Sequence of protein 1:
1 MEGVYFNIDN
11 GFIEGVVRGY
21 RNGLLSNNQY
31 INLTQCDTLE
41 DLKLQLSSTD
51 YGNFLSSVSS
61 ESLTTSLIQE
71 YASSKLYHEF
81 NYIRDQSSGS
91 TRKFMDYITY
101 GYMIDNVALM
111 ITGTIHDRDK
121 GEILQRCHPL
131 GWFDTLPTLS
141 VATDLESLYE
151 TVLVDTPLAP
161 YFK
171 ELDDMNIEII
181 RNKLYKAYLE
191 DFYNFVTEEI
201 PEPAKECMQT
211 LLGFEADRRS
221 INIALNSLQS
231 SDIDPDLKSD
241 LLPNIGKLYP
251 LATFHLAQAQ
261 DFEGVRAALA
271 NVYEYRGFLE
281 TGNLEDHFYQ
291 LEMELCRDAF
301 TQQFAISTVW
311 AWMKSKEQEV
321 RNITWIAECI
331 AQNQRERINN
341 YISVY

Sequence of protein 2:
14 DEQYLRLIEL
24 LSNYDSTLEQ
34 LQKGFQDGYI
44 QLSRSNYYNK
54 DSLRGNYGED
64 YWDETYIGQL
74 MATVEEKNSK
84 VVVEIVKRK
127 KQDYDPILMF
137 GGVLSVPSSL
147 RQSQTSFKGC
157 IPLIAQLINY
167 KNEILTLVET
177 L

Interface contacts:
Residue R321 in protein 1 contacts residue N52 in protein 2 (closest heavy-atom distance 2.8 Å).
Residue L109 in protein 1 interacts with residue L56 in protein 2 (closest heavy-atom distance 3.6 Å).
Residue H116 in protein 1 is in contact with residue Y64 in protein 2 (closest heavy-atom distance 3.2 Å).
Residue R126 in protein 1 interacts with residue D63 in protein 2 (closest heavy-atom distance 2.4 Å).
Residue R126 in protein 1 contacts residue R57 in protein 2 (closest heavy-atom distance 3.0 Å).
Residue H128 in protein 1 contacts residue R57 in protein 2 (closest heavy-atom distance 3.3 Å).
Residue Y341 in protein 1 interacts with residue Y50 in protein 2 (closest heavy-atom distance 3.5 Å).
Residue R181 in protein 1 is in contact with residue S55 in protein 2 (closest heavy-atom distance 2.6 Å).
Residue W325 in protein 1 interacts with residue R47 in protein 2 (closest heavy-atom distance 3.1 Å).
Residue N283 in protein 1 interacts with residue Y51 in protein 2 (closest heavy-atom distance 3.5 Å).
Residue Y77 in protein 1 is in contact with residue R57 in protein 2 (closest heavy-atom distance 3.2 Å).
Residue Y289 in protein 1 interacts with residue Y50 in protein 2 (closest heavy-atom distance 3.6 Å).
Residue Q332 in protein 1 is in contact with residue Y42 in protein 2 (closest heavy-atom distance 3.0 Å).
Residue R337 in protein 1 interacts with residue I43 in protein 2 (closest heavy-atom distance 3.3 Å).
Residue R118 in protein 1 contacts residue W65 in protein 2 (closest heavy-atom distance 3.5 Å).
Residue R118 in protein 1 interacts with residue E62 in protein 2 (closest heavy-atom distance 3.1 Å).
Residue N340 in protein 1 contacts residue R47 in protein 2 (closest heavy-atom distance 2.5 Å).
Residue E178 in protein 1 contacts residue V139 in protein 2 (closest heavy-atom distance 3.0 Å).
Residue E292 in protein 1 interacts with residue K53 in protein 2 (closest heavy-atom distance 2.9 Å).
Residue D174 in protein 1 interacts with residue L134 in protein 2 (closest heavy-atom distance 3.2 Å).
Residue E285 in protein 1 is in contact with residue Y51 in protein 2 (closest heavy-atom distance 3.5 Å).
Residue W325 in protein 1 interacts with residue Y50 in protein 2 (closest heavy-atom distance 3.7 Å).
Residue D105 in protein 1 is in contact with residue L56 in protein 2 (closest heavy-atom distance 3.4 Å).
Residue N226 in protein 1 contacts residue L140 in protein 2 (closest heavy-atom distance 3.1 Å).
Residue Q229 in protein 1 contacts residue V139 in protein 2 (closest heavy-atom distance 2.5 Å).
Residue E178 in protein 1 interacts with residue G137 in protein 2 (closest heavy-atom distance 2.7 Å).
Residue Q332 in protein 1 is in contact with residue S46 in protein 2 (closest heavy-atom distance 2.9 Å).
Residue R118 in protein 1 interacts with residue E67 in protein 2 (closest heavy-atom distance 3.1 Å).
Residue E178 in protein 1 contacts residue L140 in protein 2 (closest heavy-atom distance 2.6 Å).
Residue R218 in protein 1 contacts residue K53 in protein 2 (closest heavy-atom distance 3.7 Å).
Residue P129 in protein 1 interacts with residue R57 in protein 2 (closest heavy-atom distance 3.5 Å).
Residue R321 in protein 1 is in contact with residue Y50 in protein 2 (closest heavy-atom distance 3.4 Å).
Residue I342 in protein 1 is in contact with residue Y50 in protein 2 (closest heavy-atom distance 3.2 Å).
Residue R181 in protein 1 contacts residue D54 in protein 2 (closest heavy-atom distance 2.5 Å).
Residue Y289 in protein 1 is in contact with residue K53 in protein 2 (closest heavy-atom distance 3.2 Å).
Residue N222 in protein 1 is in contact with residue D54 in protein 2 (closest heavy-atom distance 3.2 Å).
Residue H116 in protein 1 interacts with residue D66 in protein 2 (closest heavy-atom distance 3.6 Å).
Residue L109 in protein 1 is in contact with residue D63 in protein 2 (closest heavy-atom distance 3.6 Å).
Residue E285 in protein 1 contacts residue P143 in protein 2 (closest heavy-atom distance 3.1 Å).
Residue H116 in protein 1 is in contact with residue E67 in protein 2 (closest heavy-atom distance 3.1 Å).
Residue Q332 in protein 1 interacts with residue I43 in protein 2 (closest heavy-atom distance 3.3 Å).
Residue R218 in protein 1 contacts residue D54 in protein 2 (closest heavy-atom distance 3.3 Å).
Residue H116 in protein 1 interacts with residue M135 in protein 2 (closest heavy-atom distance 3.4 Å).
Residue E328 in protein 1 interacts with residue S46 in protein 2 (closest heavy-atom distance 3.1 Å).
Residue N226 in protein 1 is in contact with residue V139 in protein 2 (closest heavy-atom distance 3.2 Å).
Residue D117 in protein 1 is in contact with residue T68 in protein 2 (closest heavy-atom distance 3.1 Å).
Residue R181 in protein 1 is in contact with residue L56 in protein 2 (closest heavy-atom distance 3.5 Å).
Residue A108 in protein 1 interacts with residue L56 in protein 2 (closest heavy-atom distance 3.5 Å).
Residue R321 in protein 1 interacts with residue K53 in protein 2 (closest heavy-atom distance 3.5 Å).
Residue D286 in protein 1 is in contact with residue Y51 in protein 2 (closest heavy-atom distance 2.4 Å).
Residue Q229 in protein 1 interacts with residue R147 in protein 2 (closest heavy-atom distance 3.5 Å).
Residue Y289 in protein 1 is in contact with residue Y51 in protein 2 (closest heavy-atom distance 3.0 Å).
Residue Q318 in protein 1 interacts with residue Y50 in protein 2 (closest heavy-atom distance 3.1 Å).
Residue E178 in protein 1 contacts residue S141 in protein 2 (closest heavy-atom distance 3.3 Å).
Residue C127 in protein 1 interacts with residue R57 in protein 2 (closest heavy-atom distance 3.6 Å).
Residue W325 in protein 1 is in contact with residue I43 in protein 2 (closest heavy-atom distance 3.6 Å).
Residue Y289 in protein 1 interacts with residue N52 in protein 2 (closest heavy-atom distance 3.3 Å).
Residue N322 in protein 1 interacts with residue Y50 in protein 2 (closest heavy-atom distance 3.3 Å).
Residue T112 in protein 1 interacts with residue L56 in protein 2 (closest heavy-atom distance 3.5 Å).
Residue H116 in protein 1 contacts residue W65 in protein 2 (closest heavy-atom distance 3.5 Å).

The following describes two proteins that form a bound complex.